The following describes two proteins that form a bound complex.

Sequence of protein 1:
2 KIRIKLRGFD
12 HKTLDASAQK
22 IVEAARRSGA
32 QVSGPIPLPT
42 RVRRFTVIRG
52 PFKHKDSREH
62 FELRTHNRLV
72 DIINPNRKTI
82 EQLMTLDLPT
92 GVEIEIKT

Contacts between the two chains:
Residue W21 in protein 2 is in contact with residue G92 in protein 1 (closest heavy-atom distance 3.7 Å).
Residue Y22 in protein 2 contacts residue G92 in protein 1 (closest heavy-atom distance 4.6 Å).

Sequence of protein 2:
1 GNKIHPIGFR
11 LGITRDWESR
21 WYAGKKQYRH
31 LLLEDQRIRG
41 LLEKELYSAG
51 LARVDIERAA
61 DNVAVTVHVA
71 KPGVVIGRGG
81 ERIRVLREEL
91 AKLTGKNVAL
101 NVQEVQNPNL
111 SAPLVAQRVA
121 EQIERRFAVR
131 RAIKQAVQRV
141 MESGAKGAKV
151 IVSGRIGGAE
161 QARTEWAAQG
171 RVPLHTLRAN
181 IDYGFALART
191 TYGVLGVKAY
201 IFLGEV